Contacts between the two chains:
Residue I41 in protein 1 contacts residue R2 in protein 2 (closest heavy-atom distance 4.5 Å).
Residue K45 in protein 1 is in contact with residue I3 in protein 2 (closest heavy-atom distance 4.0 Å).
Residue N46 in protein 1 contacts residue R2 in protein 2 (closest heavy-atom distance 3.3 Å).
Residue N46 in protein 1 interacts with residue I3 in protein 2 (closest heavy-atom distance 2.4 Å).
Residue I41 in protein 1 is in contact with residue I3 in protein 2 (closest heavy-atom distance 3.6 Å).
Residue G44 in protein 1 is in contact with residue Y14 in protein 2 (closest heavy-atom distance 3.3 Å).
Residue Y48 in protein 1 contacts residue R2 in protein 2 (closest heavy-atom distance 4.9 Å).
Residue G44 in protein 1 contacts residue I3 in protein 2 (closest heavy-atom distance 3.4 Å).
Residue I41 in protein 1 contacts residue M1 in protein 2 (closest heavy-atom distance 3.8 Å).
Residue E40 in protein 1 is in contact with residue M1 in protein 2 (closest heavy-atom distance 3.2 Å).

The following describes two proteins that form a bound complex.

Sequence of protein 2:
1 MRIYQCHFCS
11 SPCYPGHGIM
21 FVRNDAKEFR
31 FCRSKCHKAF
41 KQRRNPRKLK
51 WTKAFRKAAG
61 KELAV

Sequence of protein 1:
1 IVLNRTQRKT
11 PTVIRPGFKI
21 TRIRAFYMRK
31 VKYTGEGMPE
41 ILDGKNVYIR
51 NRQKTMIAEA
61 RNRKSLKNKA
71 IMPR